This data describes a binding interaction between two proteins.

Sequence of protein 1:
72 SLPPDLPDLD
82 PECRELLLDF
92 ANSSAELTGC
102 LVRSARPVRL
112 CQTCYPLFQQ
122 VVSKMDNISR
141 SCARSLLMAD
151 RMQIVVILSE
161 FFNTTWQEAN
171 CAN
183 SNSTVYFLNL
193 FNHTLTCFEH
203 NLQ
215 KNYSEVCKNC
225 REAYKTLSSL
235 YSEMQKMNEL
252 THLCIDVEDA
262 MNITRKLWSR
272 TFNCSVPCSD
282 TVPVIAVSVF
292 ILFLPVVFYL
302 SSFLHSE

Sequence of protein 2:
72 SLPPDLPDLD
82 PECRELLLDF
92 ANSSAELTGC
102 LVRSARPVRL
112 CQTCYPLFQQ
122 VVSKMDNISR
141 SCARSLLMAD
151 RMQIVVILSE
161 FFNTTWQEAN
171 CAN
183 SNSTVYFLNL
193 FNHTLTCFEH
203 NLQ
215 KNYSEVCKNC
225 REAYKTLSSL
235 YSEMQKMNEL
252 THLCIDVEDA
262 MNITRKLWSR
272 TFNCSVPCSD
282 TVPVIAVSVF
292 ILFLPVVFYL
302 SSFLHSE

Residue-level contacts at the interface:
Residue R104 in protein 1 contacts residue L89 in protein 2 (closest heavy-atom distance 4.1 Å).
Residue T99 in protein 1 interacts with residue T99 in protein 2 (closest heavy-atom distance 3.9 Å).
Residue P78 in protein 1 is in contact with residue P108 in protein 2 (closest heavy-atom distance 3.8 Å).
Residue L88 in protein 1 interacts with residue A106 in protein 2 (closest heavy-atom distance 3.3 Å).
Residue R107 in protein 1 interacts with residue A149 in protein 2 (closest heavy-atom distance 4.0 Å).
Residue M152 in protein 1 interacts with residue T165 in protein 2 (closest heavy-atom distance 4.2 Å).
Residue L158 in protein 1 contacts residue F161 in protein 2 (closest heavy-atom distance 3.9 Å).
Residue I157 in protein 1 contacts residue F161 in protein 2 (closest heavy-atom distance 3.7 Å).
Residue L77 in protein 1 interacts with residue L268 in protein 2 (closest heavy-atom distance 4.2 Å).
Residue V109 in protein 1 interacts with residue D150 in protein 2 (closest heavy-atom distance 3.4 Å).
Residue R151 in protein 1 interacts with residue E168 in protein 2 (closest heavy-atom distance 3.6 Å).
Residue L88 in protein 1 is in contact with residue S105 in protein 2 (closest heavy-atom distance 4.2 Å).
Residue T165 in protein 1 contacts residue I154 in protein 2 (closest heavy-atom distance 4.0 Å).
Residue F161 in protein 1 interacts with residue F161 in protein 2 (closest heavy-atom distance 3.7 Å).
Residue L88 in protein 1 contacts residue R104 in protein 2 (closest heavy-atom distance 3.7 Å).
Residue R107 in protein 1 is in contact with residue S145 in protein 2 (closest heavy-atom distance 4.1 Å).
Residue A92 in protein 1 contacts residue V103 in protein 2 (closest heavy-atom distance 3.6 Å).
Residue S95 in protein 1 contacts residue T99 in protein 2 (closest heavy-atom distance 4.3 Å).
Residue R104 in protein 1 interacts with residue L88 in protein 2 (closest heavy-atom distance 3.7 Å).
Residue M152 in protein 1 is in contact with residue A169 in protein 2 (closest heavy-atom distance 3.4 Å).
Residue H253 in protein 1 contacts residue R151 in protein 2 (closest heavy-atom distance 3.8 Å).
Residue E168 in protein 1 is in contact with residue R151 in protein 2 (closest heavy-atom distance 3.6 Å).
Residue E201 in protein 1 contacts residue S72 in protein 2 (closest heavy-atom distance 4.2 Å).
Residue S72 in protein 1 contacts residue L204 in protein 2 (closest heavy-atom distance 3.8 Å).
Residue P78 in protein 1 contacts residue I264 in protein 2 (closest heavy-atom distance 4.1 Å).
Residue V103 in protein 1 contacts residue F91 in protein 2 (closest heavy-atom distance 4.1 Å).
Residue A106 in protein 1 interacts with residue L88 in protein 2 (closest heavy-atom distance 3.4 Å).
Residue F91 in protein 1 contacts residue V103 in protein 2 (closest heavy-atom distance 4.2 Å).
Residue L268 in protein 1 interacts with residue L77 in protein 2 (closest heavy-atom distance 4.3 Å).
Residue L102 in protein 1 interacts with residue I154 in protein 2 (closest heavy-atom distance 3.6 Å).
Residue L77 in protein 1 interacts with residue I264 in protein 2 (closest heavy-atom distance 3.4 Å).
Residue S145 in protein 1 interacts with residue R107 in protein 2 (closest heavy-atom distance 4.1 Å).
Residue V103 in protein 1 contacts residue L158 in protein 2 (closest heavy-atom distance 4.1 Å).
Residue I154 in protein 1 interacts with residue T165 in protein 2 (closest heavy-atom distance 3.8 Å).
Residue G100 in protein 1 is in contact with residue A96 in protein 2 (closest heavy-atom distance 4.2 Å).
Residue F161 in protein 1 is in contact with residue I157 in protein 2 (closest heavy-atom distance 3.6 Å).
Residue T99 in protein 1 is in contact with residue L158 in protein 2 (closest heavy-atom distance 3.7 Å).
Residue I256 in protein 1 interacts with residue R151 in protein 2 (closest heavy-atom distance 3.4 Å).
Residue A96 in protein 1 contacts residue A96 in protein 2 (closest heavy-atom distance 3.4 Å).
Residue P108 in protein 1 contacts residue P78 in protein 2 (closest heavy-atom distance 4.0 Å).
Residue V103 in protein 1 is in contact with residue A92 in protein 2 (closest heavy-atom distance 4.0 Å).
Residue T165 in protein 1 interacts with residue M152 in protein 2 (closest heavy-atom distance 4.0 Å).
Residue L204 in protein 1 is in contact with residue S72 in protein 2 (closest heavy-atom distance 4.1 Å).
Residue M152 in protein 1 interacts with residue E168 in protein 2 (closest heavy-atom distance 3.6 Å).
Residue L158 in protein 1 interacts with residue T99 in protein 2 (closest heavy-atom distance 3.9 Å).
Residue A149 in protein 1 contacts residue R107 in protein 2 (closest heavy-atom distance 4.3 Å).
Residue D150 in protein 1 is in contact with residue V109 in protein 2 (closest heavy-atom distance 3.5 Å).
Residue A169 in protein 1 is in contact with residue M152 in protein 2 (closest heavy-atom distance 3.5 Å).
Residue C255 in protein 1 contacts residue R151 in protein 2 (closest heavy-atom distance 3.7 Å).
Residue R151 in protein 1 is in contact with residue C255 in protein 2 (closest heavy-atom distance 3.8 Å).
Residue F161 in protein 1 contacts residue L158 in protein 2 (closest heavy-atom distance 4.1 Å).
Residue E168 in protein 1 interacts with residue M152 in protein 2 (closest heavy-atom distance 3.8 Å).
Residue S72 in protein 1 interacts with residue E201 in protein 2 (closest heavy-atom distance 3.8 Å).
Residue I264 in protein 1 interacts with residue L77 in protein 2 (closest heavy-atom distance 3.7 Å).
Residue P78 in protein 1 interacts with residue L197 in protein 2 (closest heavy-atom distance 4.2 Å).
Residue A96 in protein 1 interacts with residue G100 in protein 2 (closest heavy-atom distance 4.0 Å).
Residue R151 in protein 1 is in contact with residue H253 in protein 2 (closest heavy-atom distance 3.5 Å).
Residue R151 in protein 1 interacts with residue I256 in protein 2 (closest heavy-atom distance 3.7 Å).
Residue L89 in protein 1 interacts with residue R104 in protein 2 (closest heavy-atom distance 3.9 Å).
Residue I154 in protein 1 contacts residue L102 in protein 2 (closest heavy-atom distance 3.8 Å).